Sequence of chain B:
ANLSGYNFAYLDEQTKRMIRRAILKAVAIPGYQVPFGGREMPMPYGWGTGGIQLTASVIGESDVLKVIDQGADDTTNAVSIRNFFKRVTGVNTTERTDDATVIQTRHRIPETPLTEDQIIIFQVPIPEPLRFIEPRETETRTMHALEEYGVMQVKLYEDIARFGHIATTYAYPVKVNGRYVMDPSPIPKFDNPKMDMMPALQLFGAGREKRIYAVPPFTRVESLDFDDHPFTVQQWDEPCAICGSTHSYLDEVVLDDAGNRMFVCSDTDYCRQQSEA

Residue-level contacts at the interface:
Residue E342 in chain A is in contact with residue Q236 in chain B (closest heavy-atom distance 3.0 Å).
Residue F76 in chain A contacts residue P45 in chain B (closest heavy-atom distance 3.5 Å).
Residue L343 in chain A interacts with residue T170 in chain B (closest heavy-atom distance 3.7 Å).
Residue D336 in chain A interacts with residue Y171 in chain B (closest heavy-atom distance 3.5 Å).
Residue F76 in chain A interacts with residue M44 in chain B (closest heavy-atom distance 3.4 Å).
Residue V320 in chain A interacts with residue Y46 in chain B (closest heavy-atom distance 3.7 Å).
Residue V335 in chain A contacts residue Y250 in chain B (closest heavy-atom distance 2.7 Å).
Residue T83 in chain A is in contact with residue E41 in chain B (closest heavy-atom distance 2.8 Å).
Residue Y2 in chain A is in contact with residue I243 in chain B (closest heavy-atom distance 3.6 Å).
Residue E311 in chain A interacts with residue T139 in chain B (closest heavy-atom distance 3.4 Å).
Residue R198 in chain A contacts residue E41 in chain B (closest heavy-atom distance 3.3 Å).
Residue P332 in chain A is in contact with residue Q71 in chain B (closest heavy-atom distance 3.5 Å).
Residue D309 in chain A interacts with residue R137 in chain B (closest heavy-atom distance 2.6 Å).
Residue Y334 in chain A interacts with residue D252 in chain B (closest heavy-atom distance 3.2 Å).
Residue A80 in chain A contacts residue M42 in chain B (closest heavy-atom distance 3.7 Å).
Residue P182 in chain A interacts with residue P36 in chain B (closest heavy-atom distance 3.7 Å).
Residue R180 in chain A interacts with residue G38 in chain B (closest heavy-atom distance 3.6 Å).
Residue R82 in chain A is in contact with residue R40 in chain B (closest heavy-atom distance 3.5 Å).
Residue G324 in chain A contacts residue W48 in chain B (closest heavy-atom distance 3.1 Å).
Residue E9 in chain A is in contact with residue N84 in chain B (closest heavy-atom distance 3.4 Å).
Residue Y2 in chain A interacts with residue M263 in chain B (closest heavy-atom distance 3.3 Å).
Residue Y334 in chain A interacts with residue Q71 in chain B (closest heavy-atom distance 3.2 Å).
Residue Q338 in chain A contacts residue W237 in chain B (closest heavy-atom distance 2.8 Å).
Residue R79 in chain A is in contact with residue E41 in chain B (closest heavy-atom distance 3.0 Å).
Residue I12 in chain A contacts residue T77 in chain B (closest heavy-atom distance 3.5 Å).
Residue L331 in chain A contacts residue W48 in chain B (closest heavy-atom distance 3.6 Å).
Residue G324 in chain A contacts residue Y46 in chain B (closest heavy-atom distance 2.9 Å).
Residue F325 in chain A contacts residue Y46 in chain B (closest heavy-atom distance 3.5 Å).
Residue E350 in chain A is in contact with residue H166 in chain B (closest heavy-atom distance 2.9 Å).
Residue P182 in chain A contacts residue F37 in chain B (closest heavy-atom distance 3.5 Å).
Residue S327 in chain A interacts with residue W48 in chain B (closest heavy-atom distance 3.3 Å).
Residue K6 in chain A is in contact with residue E96 in chain B (closest heavy-atom distance 3.2 Å).
Residue Y2 in chain A interacts with residue L256 in chain B (closest heavy-atom distance 3.6 Å).
Residue F325 in chain A is in contact with residue R209 in chain B (closest heavy-atom distance 3.4 Å).
Residue H333 in chain A interacts with residue R107 in chain B (closest heavy-atom distance 3.1 Å).
Residue A339 in chain A contacts residue T170 in chain B (closest heavy-atom distance 3.3 Å).
Residue E340 in chain A is in contact with residue T170 in chain B (closest heavy-atom distance 2.7 Å).
Residue K6 in chain A interacts with residue D75 in chain B (closest heavy-atom distance 3.3 Å).
Residue G7 in chain A contacts residue D75 in chain B (closest heavy-atom distance 2.8 Å).
Residue V335 in chain A contacts residue Q71 in chain B (closest heavy-atom distance 3.1 Å).
Residue L331 in chain A contacts residue R107 in chain B (closest heavy-atom distance 3.6 Å).
Residue E311 in chain A contacts residue E138 in chain B (closest heavy-atom distance 2.8 Å).
Residue G8 in chain A contacts residue D75 in chain B (closest heavy-atom distance 3.0 Å).
Residue D336 in chain A interacts with residue H108 in chain B (closest heavy-atom distance 3.3 Å).
Residue H328 in chain A interacts with residue W48 in chain B (closest heavy-atom distance 3.4 Å).
Residue F76 in chain A is in contact with residue M42 in chain B (closest heavy-atom distance 3.3 Å).
Residue P332 in chain A interacts with residue R107 in chain B (closest heavy-atom distance 2.8 Å).
Residue L331 in chain A is in contact with residue N78 in chain B (closest heavy-atom distance 3.5 Å).
Residue R346 in chain A interacts with residue H166 in chain B (closest heavy-atom distance 3.6 Å).
Residue K345 in chain A contacts residue E253 in chain B (closest heavy-atom distance 3.0 Å).
Residue D336 in chain A interacts with residue P187 in chain B (closest heavy-atom distance 2.6 Å).
Residue Q338 in chain A contacts residue E253 in chain B (closest heavy-atom distance 2.9 Å).
Residue E311 in chain A interacts with residue R137 in chain B (closest heavy-atom distance 3.6 Å).
Residue A339 in chain A contacts residue Y250 in chain B (closest heavy-atom distance 3.3 Å).
Residue T84 in chain A contacts residue Y11 in chain B (closest heavy-atom distance 3.1 Å).
Residue H333 in chain A interacts with residue Q71 in chain B (closest heavy-atom distance 3.5 Å).
Residue T179 in chain A contacts residue R40 in chain B (closest heavy-atom distance 3.7 Å).
Residue L347 in chain A interacts with residue F164 in chain B (closest heavy-atom distance 3.5 Å).
Residue H328 in chain A interacts with residue G47 in chain B (closest heavy-atom distance 3.5 Å).
Residue E321 in chain A contacts residue R209 in chain B (closest heavy-atom distance 3.5 Å).

These two protein chains interact to form a complex.

Sequence of chain A:
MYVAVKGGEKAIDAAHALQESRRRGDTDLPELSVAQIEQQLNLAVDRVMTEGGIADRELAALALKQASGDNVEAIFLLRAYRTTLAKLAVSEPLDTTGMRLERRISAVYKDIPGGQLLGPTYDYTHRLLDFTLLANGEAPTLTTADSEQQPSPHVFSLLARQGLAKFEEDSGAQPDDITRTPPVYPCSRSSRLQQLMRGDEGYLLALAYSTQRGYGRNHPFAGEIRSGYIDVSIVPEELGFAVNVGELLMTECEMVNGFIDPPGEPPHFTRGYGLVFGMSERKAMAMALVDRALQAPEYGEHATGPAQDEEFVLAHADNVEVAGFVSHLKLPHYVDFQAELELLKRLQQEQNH